This data describes a binding interaction between two proteins.

Sequence of protein 2:
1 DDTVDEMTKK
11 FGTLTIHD

Interface contacts:
Residue F517 in protein 1 contacts residue F11 in protein 2 (closest heavy-atom distance 3.9 Å).
Residue N516 in protein 1 interacts with residue T8 in protein 2 (closest heavy-atom distance 4.1 Å).
Residue V504 in protein 1 contacts residue F11 in protein 2 (closest heavy-atom distance 4.3 Å).
Residue V474 in protein 1 is in contact with residue T3 in protein 2 (closest heavy-atom distance 3.5 Å).
Residue T520 in protein 1 interacts with residue F11 in protein 2 (closest heavy-atom distance 4.0 Å).
Residue T520 in protein 1 interacts with residue G12 in protein 2 (closest heavy-atom distance 3.9 Å).
Residue E527 in protein 1 is in contact with residue L14 in protein 2 (closest heavy-atom distance 4.9 Å).
Residue M501 in protein 1 is in contact with residue L14 in protein 2 (closest heavy-atom distance 4.7 Å).
Residue A494 in protein 1 contacts residue I16 in protein 2 (closest heavy-atom distance 4.5 Å).
Residue K493 in protein 1 contacts residue H17 in protein 2 (closest heavy-atom distance 3.7 Å).
Residue C484 in protein 1 contacts residue L14 in protein 2 (closest heavy-atom distance 3.6 Å).
Residue I500 in protein 1 is in contact with residue L14 in protein 2 (closest heavy-atom distance 3.8 Å).
Residue K493 in protein 1 is in contact with residue D18 in protein 2 (closest heavy-atom distance 3.7 Å).
Residue K524 in protein 1 contacts residue T15 in protein 2 (closest heavy-atom distance 5.0 Å).
Residue K524 in protein 1 interacts with residue F11 in protein 2 (closest heavy-atom distance 3.7 Å).
Residue K478 in protein 1 is in contact with residue T3 in protein 2 (closest heavy-atom distance 3.3 Å).
Residue G489 in protein 1 interacts with residue D18 in protein 2 (closest heavy-atom distance 3.3 Å).
Residue V474 in protein 1 is in contact with residue M7 in protein 2 (closest heavy-atom distance 4.2 Å).
Residue E531 in protein 1 interacts with residue I16 in protein 2 (closest heavy-atom distance 4.2 Å).
Residue F517 in protein 1 interacts with residue T8 in protein 2 (closest heavy-atom distance 3.7 Å).
Residue K470 in protein 1 contacts residue V4 in protein 2 (closest heavy-atom distance 4.1 Å).
Residue I500 in protein 1 interacts with residue F11 in protein 2 (closest heavy-atom distance 3.5 Å).
Residue H514 in protein 1 contacts residue D1 in protein 2 (closest heavy-atom distance 4.7 Å).
Residue E531 in protein 1 is in contact with residue H17 in protein 2 (closest heavy-atom distance 2.9 Å).
Residue V474 in protein 1 is in contact with residue V4 in protein 2 (closest heavy-atom distance 4.0 Å).
Residue K470 in protein 1 interacts with residue D1 in protein 2 (closest heavy-atom distance 3.4 Å).
Residue K490 in protein 1 is in contact with residue I16 in protein 2 (closest heavy-atom distance 3.3 Å).
Residue L481 in protein 1 interacts with residue L14 in protein 2 (closest heavy-atom distance 4.1 Å).
Residue M501 in protein 1 interacts with residue F11 in protein 2 (closest heavy-atom distance 3.7 Å).
Residue L481 in protein 1 is in contact with residue F11 in protein 2 (closest heavy-atom distance 3.8 Å).
Residue I477 in protein 1 contacts residue F11 in protein 2 (closest heavy-atom distance 3.9 Å).
Residue L481 in protein 1 is in contact with residue M7 in protein 2 (closest heavy-atom distance 4.0 Å).
Residue R488 in protein 1 contacts residue D18 in protein 2 (closest heavy-atom distance 3.5 Å).
Residue F528 in protein 1 contacts residue I16 in protein 2 (closest heavy-atom distance 3.3 Å).
Residue F517 in protein 1 contacts residue M7 in protein 2 (closest heavy-atom distance 3.2 Å).
Residue K490 in protein 1 contacts residue H17 in protein 2 (closest heavy-atom distance 4.8 Å).
Residue K493 in protein 1 interacts with residue T15 in protein 2 (closest heavy-atom distance 3.5 Å).
Residue K478 in protein 1 interacts with residue K10 in protein 2 (closest heavy-atom distance 3.6 Å).
Residue G489 in protein 1 contacts residue I16 in protein 2 (closest heavy-atom distance 4.8 Å).
Residue V521 in protein 1 is in contact with residue F11 in protein 2 (closest heavy-atom distance 3.8 Å).
Residue K524 in protein 1 interacts with residue G12 in protein 2 (closest heavy-atom distance 2.7 Å).
Residue F528 in protein 1 interacts with residue L14 in protein 2 (closest heavy-atom distance 3.8 Å).
Residue T520 in protein 1 contacts residue T8 in protein 2 (closest heavy-atom distance 3.2 Å).
Residue K524 in protein 1 contacts residue T13 in protein 2 (closest heavy-atom distance 3.9 Å).
Residue I477 in protein 1 is in contact with residue M7 in protein 2 (closest heavy-atom distance 3.4 Å).
Residue K478 in protein 1 interacts with residue M7 in protein 2 (closest heavy-atom distance 4.0 Å).
Residue K487 in protein 1 is in contact with residue D18 in protein 2 (closest heavy-atom distance 4.3 Å).
Residue L481 in protein 1 interacts with residue K10 in protein 2 (closest heavy-atom distance 3.9 Å).
Residue F510 in protein 1 is in contact with residue M7 in protein 2 (closest heavy-atom distance 5.0 Å).
Residue H514 in protein 1 interacts with residue V4 in protein 2 (closest heavy-atom distance 3.8 Å).
Residue A497 in protein 1 interacts with residue L14 in protein 2 (closest heavy-atom distance 4.3 Å).
Residue C484 in protein 1 interacts with residue T15 in protein 2 (closest heavy-atom distance 3.6 Å).
Residue F510 in protein 1 is in contact with residue V4 in protein 2 (closest heavy-atom distance 4.4 Å).
Residue A497 in protein 1 is in contact with residue I16 in protein 2 (closest heavy-atom distance 4.2 Å).
Residue E485 in protein 1 is in contact with residue T13 in protein 2 (closest heavy-atom distance 3.7 Å).
Residue K493 in protein 1 interacts with residue I16 in protein 2 (closest heavy-atom distance 3.6 Å).
Residue E527 in protein 1 is in contact with residue G12 in protein 2 (closest heavy-atom distance 4.7 Å).
Residue F517 in protein 1 interacts with residue V4 in protein 2 (closest heavy-atom distance 4.6 Å).
Residue K524 in protein 1 interacts with residue L14 in protein 2 (closest heavy-atom distance 2.8 Å).
Residue K478 in protein 1 is in contact with residue E6 in protein 2 (closest heavy-atom distance 3.3 Å).

Sequence of protein 1:
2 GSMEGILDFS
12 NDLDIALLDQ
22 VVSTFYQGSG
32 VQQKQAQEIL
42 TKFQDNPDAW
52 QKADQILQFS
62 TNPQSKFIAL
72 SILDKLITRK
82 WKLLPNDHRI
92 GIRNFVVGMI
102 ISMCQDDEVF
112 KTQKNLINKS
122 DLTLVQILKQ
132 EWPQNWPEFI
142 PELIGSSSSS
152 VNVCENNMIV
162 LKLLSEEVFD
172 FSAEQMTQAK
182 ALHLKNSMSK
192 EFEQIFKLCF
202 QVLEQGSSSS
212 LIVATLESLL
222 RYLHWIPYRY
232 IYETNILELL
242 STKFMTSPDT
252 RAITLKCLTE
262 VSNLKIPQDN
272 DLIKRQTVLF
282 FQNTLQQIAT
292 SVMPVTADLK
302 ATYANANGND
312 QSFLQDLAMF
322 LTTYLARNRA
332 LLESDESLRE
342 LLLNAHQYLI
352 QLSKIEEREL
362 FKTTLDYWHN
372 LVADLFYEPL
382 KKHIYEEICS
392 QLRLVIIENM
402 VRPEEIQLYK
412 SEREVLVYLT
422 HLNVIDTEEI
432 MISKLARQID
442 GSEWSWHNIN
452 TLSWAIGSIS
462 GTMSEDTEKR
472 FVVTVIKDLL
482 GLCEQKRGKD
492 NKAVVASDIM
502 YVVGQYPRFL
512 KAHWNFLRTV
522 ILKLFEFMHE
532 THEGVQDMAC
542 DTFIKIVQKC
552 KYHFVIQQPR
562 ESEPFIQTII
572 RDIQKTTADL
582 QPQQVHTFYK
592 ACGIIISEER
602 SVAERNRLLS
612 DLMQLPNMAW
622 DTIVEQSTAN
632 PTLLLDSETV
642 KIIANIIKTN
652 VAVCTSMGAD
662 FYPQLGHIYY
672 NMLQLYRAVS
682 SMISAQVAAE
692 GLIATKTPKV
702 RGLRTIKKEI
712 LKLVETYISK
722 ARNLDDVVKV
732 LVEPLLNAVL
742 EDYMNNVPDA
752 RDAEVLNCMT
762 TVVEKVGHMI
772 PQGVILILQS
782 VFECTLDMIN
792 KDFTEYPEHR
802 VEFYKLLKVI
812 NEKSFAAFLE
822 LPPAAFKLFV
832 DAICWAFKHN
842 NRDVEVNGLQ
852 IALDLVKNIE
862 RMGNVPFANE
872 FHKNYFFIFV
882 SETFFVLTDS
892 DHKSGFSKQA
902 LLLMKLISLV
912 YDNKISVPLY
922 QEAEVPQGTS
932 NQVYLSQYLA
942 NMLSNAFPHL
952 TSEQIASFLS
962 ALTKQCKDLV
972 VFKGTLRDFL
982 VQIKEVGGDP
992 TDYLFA